Sequence of chain B:
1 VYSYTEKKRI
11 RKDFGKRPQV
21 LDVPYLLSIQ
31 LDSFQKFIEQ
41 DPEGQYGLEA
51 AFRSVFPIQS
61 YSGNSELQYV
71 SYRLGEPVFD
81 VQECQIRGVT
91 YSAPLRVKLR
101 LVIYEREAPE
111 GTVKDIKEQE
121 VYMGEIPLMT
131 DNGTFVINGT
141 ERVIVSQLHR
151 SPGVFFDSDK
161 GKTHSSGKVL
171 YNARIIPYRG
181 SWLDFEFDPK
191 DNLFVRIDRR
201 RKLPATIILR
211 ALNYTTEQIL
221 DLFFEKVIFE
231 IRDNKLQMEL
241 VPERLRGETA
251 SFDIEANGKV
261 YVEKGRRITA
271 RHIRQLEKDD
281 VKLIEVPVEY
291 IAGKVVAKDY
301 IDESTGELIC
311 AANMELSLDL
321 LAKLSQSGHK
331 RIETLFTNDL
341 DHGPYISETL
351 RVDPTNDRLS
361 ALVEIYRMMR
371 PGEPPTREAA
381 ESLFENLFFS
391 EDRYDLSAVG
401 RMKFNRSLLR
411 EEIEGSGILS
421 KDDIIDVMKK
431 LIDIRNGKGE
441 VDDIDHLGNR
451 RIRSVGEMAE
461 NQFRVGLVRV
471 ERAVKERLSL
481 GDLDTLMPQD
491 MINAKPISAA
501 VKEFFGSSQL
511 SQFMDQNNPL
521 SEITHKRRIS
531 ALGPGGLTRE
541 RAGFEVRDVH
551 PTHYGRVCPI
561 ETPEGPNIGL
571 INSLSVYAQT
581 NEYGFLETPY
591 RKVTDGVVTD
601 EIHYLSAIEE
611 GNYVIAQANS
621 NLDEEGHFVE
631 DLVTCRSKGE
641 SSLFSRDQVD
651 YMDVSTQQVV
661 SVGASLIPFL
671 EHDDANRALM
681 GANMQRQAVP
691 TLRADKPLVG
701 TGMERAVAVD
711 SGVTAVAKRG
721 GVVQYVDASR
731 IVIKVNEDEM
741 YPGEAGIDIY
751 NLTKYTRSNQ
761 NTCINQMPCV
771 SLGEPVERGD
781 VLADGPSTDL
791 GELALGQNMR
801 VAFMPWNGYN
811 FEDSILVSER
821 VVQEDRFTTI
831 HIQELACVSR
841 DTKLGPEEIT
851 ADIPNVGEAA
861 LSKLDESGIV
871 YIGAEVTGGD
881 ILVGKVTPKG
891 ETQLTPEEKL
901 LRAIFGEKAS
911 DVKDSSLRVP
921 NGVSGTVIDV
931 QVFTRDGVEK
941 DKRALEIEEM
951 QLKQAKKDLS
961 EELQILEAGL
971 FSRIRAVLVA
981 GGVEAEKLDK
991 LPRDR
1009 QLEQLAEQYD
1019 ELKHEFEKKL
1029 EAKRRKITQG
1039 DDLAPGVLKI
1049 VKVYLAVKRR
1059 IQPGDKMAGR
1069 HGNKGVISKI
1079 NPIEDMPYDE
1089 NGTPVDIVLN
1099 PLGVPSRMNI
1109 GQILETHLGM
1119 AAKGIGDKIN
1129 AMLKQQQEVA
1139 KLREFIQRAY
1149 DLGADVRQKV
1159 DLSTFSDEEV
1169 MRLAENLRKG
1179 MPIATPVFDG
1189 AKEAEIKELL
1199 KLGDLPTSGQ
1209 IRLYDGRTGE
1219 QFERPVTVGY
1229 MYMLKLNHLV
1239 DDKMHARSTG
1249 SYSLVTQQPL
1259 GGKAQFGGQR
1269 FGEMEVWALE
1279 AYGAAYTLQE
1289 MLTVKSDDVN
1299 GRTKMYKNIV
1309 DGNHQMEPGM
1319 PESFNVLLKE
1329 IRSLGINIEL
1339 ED

Interface contacts:
Residue F905 in chain B contacts residue F4 in chain A (closest heavy-atom distance 3.8 Å).
Residue L901 in chain B is in contact with residue T36 in chain A (closest heavy-atom distance 4.2 Å).
Residue K908 in chain B contacts residue F4 in chain A (closest heavy-atom distance 4.4 Å).
Residue G906 in chain B interacts with residue N22 in chain A (closest heavy-atom distance 3.5 Å).
Residue I904 in chain B contacts residue Y23 in chain A (closest heavy-atom distance 4.7 Å).
Residue P854 in chain B interacts with residue R3 in chain A (closest heavy-atom distance 3.7 Å).
Residue I904 in chain B contacts residue N22 in chain A (closest heavy-atom distance 3.0 Å).
Residue L900 in chain B is in contact with residue I35 in chain A (closest heavy-atom distance 3.8 Å).
Residue I904 in chain B contacts residue T36 in chain A (closest heavy-atom distance 3.7 Å).
Residue E898 in chain B is in contact with residue C2 in chain A (closest heavy-atom distance 4.6 Å).
Residue F905 in chain B is in contact with residue Y23 in chain A (closest heavy-atom distance 3.6 Å).
Residue F905 in chain B is in contact with residue T36 in chain A (closest heavy-atom distance 4.9 Å).
Residue F905 in chain B contacts residue C2 in chain A (closest heavy-atom distance 3.8 Å).
Residue F905 in chain B is in contact with residue G37 in chain A (closest heavy-atom distance 4.2 Å).
Residue I904 in chain B contacts residue V31 in chain A (closest heavy-atom distance 4.8 Å).
Residue I904 in chain B contacts residue I35 in chain A (closest heavy-atom distance 3.9 Å).
Residue F905 in chain B contacts residue T5 in chain A (closest heavy-atom distance 4.1 Å).
Residue L901 in chain B is in contact with residue G37 in chain A (closest heavy-atom distance 3.1 Å).
Residue F905 in chain B is in contact with residue N22 in chain A (closest heavy-atom distance 3.8 Å).
Residue L901 in chain B contacts residue I35 in chain A (closest heavy-atom distance 4.2 Å).
Residue A909 in chain B contacts residue F4 in chain A (closest heavy-atom distance 3.6 Å).
Residue F905 in chain B is in contact with residue T38 in chain A (closest heavy-atom distance 3.4 Å).
Residue L901 in chain B contacts residue F1 in chain A (closest heavy-atom distance 3.3 Å).
Residue L901 in chain B contacts residue C2 in chain A (closest heavy-atom distance 4.8 Å).
Residue E898 in chain B interacts with residue F1 in chain A (closest heavy-atom distance 3.6 Å).
Residue N855 in chain B is in contact with residue R3 in chain A (closest heavy-atom distance 3.9 Å).
Residue E897 in chain B contacts residue F1 in chain A (closest heavy-atom distance 4.3 Å).

This data describes a binding interaction between two proteins.

Sequence of chain A:
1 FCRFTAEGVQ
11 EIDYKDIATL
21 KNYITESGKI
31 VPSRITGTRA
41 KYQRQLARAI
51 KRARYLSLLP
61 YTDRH